Sequence of chain B:
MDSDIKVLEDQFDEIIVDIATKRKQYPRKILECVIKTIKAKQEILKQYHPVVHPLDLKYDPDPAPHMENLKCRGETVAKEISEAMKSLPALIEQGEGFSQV

Sequence of chain A:
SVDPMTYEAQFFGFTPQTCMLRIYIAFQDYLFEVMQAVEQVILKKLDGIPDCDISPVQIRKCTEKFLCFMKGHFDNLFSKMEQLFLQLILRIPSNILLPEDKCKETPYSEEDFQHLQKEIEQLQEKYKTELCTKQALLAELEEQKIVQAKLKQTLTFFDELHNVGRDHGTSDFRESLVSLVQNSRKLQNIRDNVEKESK

These two protein chains interact to form a complex.

Contacts between the two chains:
Residue C133 in chain A interacts with residue V64 in chain B (closest heavy-atom distance 3.9 Å).
Residue N194 in chain A is in contact with residue S112 in chain B (closest heavy-atom distance 4.1 Å).
Residue S185 in chain A is in contact with residue L101 in chain B (closest heavy-atom distance 4.2 Å).
Residue T16 in chain A contacts residue D26 in chain B (closest heavy-atom distance 2.9 Å).
Residue G170 in chain A is in contact with residue S95 in chain B (closest heavy-atom distance 3.6 Å).
Residue K151 in chain A interacts with residue D75 in chain B (closest heavy-atom distance 3.7 Å).
Residue E144 in chain A contacts residue D69 in chain B (closest heavy-atom distance 4.0 Å).
Residue H169 in chain A is in contact with residue A91 in chain B (closest heavy-atom distance 4.0 Å).
Residue T171 in chain A interacts with residue I94 in chain B (closest heavy-atom distance 3.6 Å).
Residue E144 in chain A contacts residue L68 in chain B (closest heavy-atom distance 4.2 Å).
Residue L188 in chain A contacts residue L101 in chain B (closest heavy-atom distance 4.0 Å).
Residue A140 in chain A contacts residue L68 in chain B (closest heavy-atom distance 3.6 Å).
Residue H169 in chain A is in contact with residue S95 in chain B (closest heavy-atom distance 3.3 Å).
Residue L22 in chain A contacts residue K19 in chain B (closest heavy-atom distance 3.8 Å).
Residue I191 in chain A contacts residue G108 in chain B (closest heavy-atom distance 3.4 Å).
Residue S177 in chain A interacts with residue I94 in chain B (closest heavy-atom distance 3.6 Å).
Residue P5 in chain A contacts residue F25 in chain B (closest heavy-atom distance 3.9 Å).
Residue T171 in chain A contacts residue A91 in chain B (closest heavy-atom distance 2.9 Å).
Residue A140 in chain A contacts residue H66 in chain B (closest heavy-atom distance 3.8 Å).
Residue H169 in chain A interacts with residue E88 in chain B (closest heavy-atom distance 2.9 Å).
Residue L162 in chain A is in contact with residue K84 in chain B (closest heavy-atom distance 3.6 Å).
Residue E141 in chain A interacts with residue L68 in chain B (closest heavy-atom distance 4.2 Å).
Residue S180 in chain A interacts with residue M98 in chain B (closest heavy-atom distance 3.4 Å).
Residue S177 in chain A is in contact with residue M98 in chain B (closest heavy-atom distance 3.5 Å).
Residue T171 in chain A is in contact with residue S95 in chain B (closest heavy-atom distance 3.7 Å).
Residue T19 in chain A contacts residue D26 in chain B (closest heavy-atom distance 2.5 Å).
Residue N184 in chain A is in contact with residue I105 in chain B (closest heavy-atom distance 3.7 Å).
Residue F174 in chain A interacts with residue A91 in chain B (closest heavy-atom distance 4.0 Å).
Residue T7 in chain A is in contact with residue A33 in chain B (closest heavy-atom distance 3.9 Å).
Residue I191 in chain A is in contact with residue E109 in chain B (closest heavy-atom distance 3.8 Å).
Residue L188 in chain A is in contact with residue L104 in chain B (closest heavy-atom distance 3.7 Å).
Residue L132 in chain A interacts with residue H62 in chain B (closest heavy-atom distance 3.2 Å).
Residue Q136 in chain A is in contact with residue V65 in chain B (closest heavy-atom distance 4.1 Å).
Residue Q11 in chain A interacts with residue A33 in chain B (closest heavy-atom distance 3.4 Å).
Residue P5 in chain A interacts with residue I29 in chain B (closest heavy-atom distance 3.5 Å).
Residue Y128 in chain A interacts with residue L58 in chain B (closest heavy-atom distance 3.7 Å).
Residue F158 in chain A is in contact with residue M80 in chain B (closest heavy-atom distance 3.5 Å).
Residue K151 in chain A is in contact with residue P74 in chain B (closest heavy-atom distance 3.9 Å).
Residue F174 in chain A is in contact with residue V90 in chain B (closest heavy-atom distance 4.2 Å).
Residue F158 in chain A is in contact with residue L83 in chain B (closest heavy-atom distance 3.3 Å).
Residue A137 in chain A is in contact with residue H66 in chain B (closest heavy-atom distance 3.4 Å).
Residue G14 in chain A interacts with residue V30 in chain B (closest heavy-atom distance 3.2 Å).
Residue K129 in chain A interacts with residue Y61 in chain B (closest heavy-atom distance 3.4 Å).
Residue Q136 in chain A interacts with residue H66 in chain B (closest heavy-atom distance 3.0 Å).
Residue E101 in chain A is in contact with residue K37 in chain B (closest heavy-atom distance 3.2 Å).
Residue V195 in chain A interacts with residue G108 in chain B (closest heavy-atom distance 3.6 Å).
Residue V195 in chain A interacts with residue F111 in chain B (closest heavy-atom distance 4.0 Å).
Residue K151 in chain A is in contact with residue D73 in chain B (closest heavy-atom distance 4.1 Å).
Residue Q11 in chain A contacts residue R36 in chain B (closest heavy-atom distance 4.0 Å).
Residue H169 in chain A is in contact with residue K92 in chain B (closest heavy-atom distance 3.2 Å).
Residue F15 in chain A contacts residue D26 in chain B (closest heavy-atom distance 3.3 Å).
Residue V165 in chain A is in contact with residue E88 in chain B (closest heavy-atom distance 3.6 Å).
Residue Q11 in chain A is in contact with residue K37 in chain B (closest heavy-atom distance 3.3 Å).
Residue V165 in chain A interacts with residue K84 in chain B (closest heavy-atom distance 3.5 Å).
Residue L132 in chain A is in contact with residue V64 in chain B (closest heavy-atom distance 3.7 Å).
Residue A10 in chain A is in contact with residue A33 in chain B (closest heavy-atom distance 3.8 Å).
Residue N184 in chain A is in contact with residue L101 in chain B (closest heavy-atom distance 3.4 Å).
Residue T7 in chain A is in contact with residue R36 in chain B (closest heavy-atom distance 2.2 Å).
Residue N184 in chain A interacts with residue P102 in chain B (closest heavy-atom distance 3.5 Å).
Residue L181 in chain A interacts with residue M98 in chain B (closest heavy-atom distance 3.6 Å).